Residue-level contacts at the interface:
Residue F1166 in chain B is in contact with residue L302 in chain A (closest heavy-atom distance 3.6 Å).
Residue E1084 in chain B is in contact with residue R107 in chain A (closest heavy-atom distance 3.9 Å).
Residue G1167 in chain B is in contact with residue C301 in chain A (closest heavy-atom distance 4.7 Å).
Residue H1083 in chain B contacts residue R107 in chain A (closest heavy-atom distance 3.7 Å).
Residue G1087 in chain B contacts residue H278 in chain A (closest heavy-atom distance 4.5 Å).
Residue G1086 in chain B is in contact with residue H278 in chain A (closest heavy-atom distance 3.1 Å).
Residue T1085 in chain B contacts residue R107 in chain A (closest heavy-atom distance 4.3 Å).
Residue F1166 in chain B is in contact with residue C301 in chain A (closest heavy-atom distance 4.2 Å).

Sequence of chain A:
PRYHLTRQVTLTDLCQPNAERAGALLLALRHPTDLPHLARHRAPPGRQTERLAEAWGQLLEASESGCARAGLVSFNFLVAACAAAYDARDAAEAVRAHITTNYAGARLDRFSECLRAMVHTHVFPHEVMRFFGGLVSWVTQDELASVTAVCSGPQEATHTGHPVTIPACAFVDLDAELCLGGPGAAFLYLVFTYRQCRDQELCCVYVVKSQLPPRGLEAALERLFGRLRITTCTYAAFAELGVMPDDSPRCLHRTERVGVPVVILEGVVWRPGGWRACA

This data describes a binding interaction between two proteins.

Sequence of chain B:
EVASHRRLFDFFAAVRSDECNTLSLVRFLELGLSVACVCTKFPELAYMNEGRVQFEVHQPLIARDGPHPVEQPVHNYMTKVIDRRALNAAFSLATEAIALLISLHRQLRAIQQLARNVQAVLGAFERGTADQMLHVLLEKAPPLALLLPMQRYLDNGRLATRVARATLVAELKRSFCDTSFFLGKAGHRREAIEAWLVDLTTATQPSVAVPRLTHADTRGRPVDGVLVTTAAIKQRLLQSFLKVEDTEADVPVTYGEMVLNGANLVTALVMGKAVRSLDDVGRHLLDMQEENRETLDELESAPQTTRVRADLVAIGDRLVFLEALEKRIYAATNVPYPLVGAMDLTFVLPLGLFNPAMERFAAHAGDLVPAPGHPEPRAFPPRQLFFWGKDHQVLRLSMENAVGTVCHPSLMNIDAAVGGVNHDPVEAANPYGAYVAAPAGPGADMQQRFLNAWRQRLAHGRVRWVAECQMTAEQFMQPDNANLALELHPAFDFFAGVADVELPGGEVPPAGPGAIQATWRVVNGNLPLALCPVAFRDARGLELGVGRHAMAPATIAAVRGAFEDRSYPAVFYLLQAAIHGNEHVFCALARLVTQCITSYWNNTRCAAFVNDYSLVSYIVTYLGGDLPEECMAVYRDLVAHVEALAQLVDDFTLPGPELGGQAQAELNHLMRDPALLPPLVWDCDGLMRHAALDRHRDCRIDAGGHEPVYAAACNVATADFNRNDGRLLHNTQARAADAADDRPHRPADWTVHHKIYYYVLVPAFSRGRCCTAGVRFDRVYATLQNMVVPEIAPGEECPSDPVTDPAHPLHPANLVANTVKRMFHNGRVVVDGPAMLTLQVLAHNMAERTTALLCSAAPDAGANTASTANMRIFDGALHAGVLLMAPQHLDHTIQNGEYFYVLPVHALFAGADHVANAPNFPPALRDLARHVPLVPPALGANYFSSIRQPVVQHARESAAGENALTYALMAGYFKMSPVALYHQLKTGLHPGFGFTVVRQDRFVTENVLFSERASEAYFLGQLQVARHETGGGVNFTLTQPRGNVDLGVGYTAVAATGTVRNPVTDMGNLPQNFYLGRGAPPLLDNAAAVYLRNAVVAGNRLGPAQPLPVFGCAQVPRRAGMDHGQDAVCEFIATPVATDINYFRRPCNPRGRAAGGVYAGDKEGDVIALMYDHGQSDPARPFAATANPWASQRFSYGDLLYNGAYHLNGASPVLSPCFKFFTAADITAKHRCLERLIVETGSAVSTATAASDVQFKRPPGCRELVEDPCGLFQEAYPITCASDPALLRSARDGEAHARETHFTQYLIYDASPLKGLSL